Interface contacts:
Residue D184 in chain A interacts with residue Y18 in chain B (closest heavy-atom distance 2.6 Å).
Residue E190 in chain A is in contact with residue R17 in chain B (closest heavy-atom distance 3.4 Å).
Residue Y149 in chain A contacts residue F65 in chain B (closest heavy-atom distance 4.1 Å).
Residue E200 in chain A interacts with residue S73 in chain B (closest heavy-atom distance 3.0 Å).
Residue S177 in chain A contacts residue P9 in chain B (closest heavy-atom distance 3.7 Å).
Residue Y153 in chain A is in contact with residue F68 in chain B (closest heavy-atom distance 4.0 Å).
Residue D184 in chain A contacts residue R17 in chain B (closest heavy-atom distance 3.5 Å).
Residue K226 in chain A contacts residue N70 in chain B (closest heavy-atom distance 3.5 Å).
Residue Y149 in chain A interacts with residue A69 in chain B (closest heavy-atom distance 3.4 Å).
Residue A191 in chain A is in contact with residue R17 in chain B (closest heavy-atom distance 3.6 Å).
Residue V213 in chain A is in contact with residue D8 in chain B (closest heavy-atom distance 3.9 Å).
Residue T180 in chain A contacts residue P12 in chain B (closest heavy-atom distance 3.7 Å).
Residue Y149 in chain A is in contact with residue I66 in chain B (closest heavy-atom distance 3.5 Å).
Residue W208 in chain A interacts with residue L16 in chain B (closest heavy-atom distance 3.0 Å).
Residue D229 in chain A interacts with residue N70 in chain B (closest heavy-atom distance 3.4 Å).
Residue C214 in chain A is in contact with residue K14 in chain B (closest heavy-atom distance 3.3 Å).
Residue E200 in chain A interacts with residue R72 in chain B (closest heavy-atom distance 2.7 Å).
Residue G186 in chain A is in contact with residue R17 in chain B (closest heavy-atom distance 3.4 Å).
Residue L146 in chain A interacts with residue F65 in chain B (closest heavy-atom distance 3.5 Å).
Residue M142 in chain A interacts with residue Y62 in chain B (closest heavy-atom distance 2.4 Å).
Residue N201 in chain A contacts residue R72 in chain B (closest heavy-atom distance 4.1 Å).
Residue S210 in chain A contacts residue V15 in chain B (closest heavy-atom distance 3.3 Å).
Residue L181 in chain A contacts residue V15 in chain B (closest heavy-atom distance 3.7 Å).
Residue S210 in chain A is in contact with residue L16 in chain B (closest heavy-atom distance 3.4 Å).
Residue V143 in chain A interacts with residue W58 in chain B (closest heavy-atom distance 3.5 Å).
Residue T180 in chain A interacts with residue V15 in chain B (closest heavy-atom distance 3.6 Å).
Residue E176 in chain A interacts with residue R10 in chain B (closest heavy-atom distance 3.8 Å).
Residue N201 in chain A is in contact with residue S71 in chain B (closest heavy-atom distance 3.6 Å).
Residue S177 in chain A contacts residue R10 in chain B (closest heavy-atom distance 3.1 Å).
Residue G145 in chain A contacts residue Y62 in chain B (closest heavy-atom distance 3.3 Å).
Residue N201 in chain A interacts with residue N70 in chain B (closest heavy-atom distance 3.3 Å).
Residue G211 in chain A contacts residue R11 in chain B (closest heavy-atom distance 2.6 Å).
Residue E139 in chain A contacts residue Y95 in chain B (closest heavy-atom distance 2.9 Å).
Residue M142 in chain A is in contact with residue W58 in chain B (closest heavy-atom distance 3.6 Å).
Residue Y153 in chain A contacts residue A69 in chain B (closest heavy-atom distance 3.6 Å).
Residue L231 in chain A interacts with residue I66 in chain B (closest heavy-atom distance 3.9 Å).
Residue L146 in chain A is in contact with residue Y62 in chain B (closest heavy-atom distance 2.9 Å).
Residue N178 in chain A interacts with residue P9 in chain B (closest heavy-atom distance 3.7 Å).
Residue V213 in chain A is in contact with residue R11 in chain B (closest heavy-atom distance 3.2 Å).
Residue R212 in chain A is in contact with residue K14 in chain B (closest heavy-atom distance 3.5 Å).
Residue G186 in chain A contacts residue Y18 in chain B (closest heavy-atom distance 3.3 Å).
Residue R212 in chain A interacts with residue P9 in chain B (closest heavy-atom distance 3.4 Å).
Residue W208 in chain A contacts residue Y18 in chain B (closest heavy-atom distance 3.6 Å).
Residue E216 in chain A is in contact with residue L16 in chain B (closest heavy-atom distance 3.8 Å).
Residue I150 in chain A is in contact with residue F65 in chain B (closest heavy-atom distance 3.9 Å).
Residue T180 in chain A contacts residue R11 in chain B (closest heavy-atom distance 3.0 Å).
Residue N188 in chain A contacts residue R17 in chain B (closest heavy-atom distance 2.7 Å).
Residue Q199 in chain A contacts residue S73 in chain B (closest heavy-atom distance 2.9 Å).
Residue V213 in chain A is in contact with residue P9 in chain B (closest heavy-atom distance 2.9 Å).
Residue G211 in chain A is in contact with residue V15 in chain B (closest heavy-atom distance 3.3 Å).
Residue G211 in chain A contacts residue P9 in chain B (closest heavy-atom distance 3.9 Å).
Residue L181 in chain A contacts residue L16 in chain B (closest heavy-atom distance 3.9 Å).
Residue F179 in chain A contacts residue R10 in chain B (closest heavy-atom distance 3.7 Å).
Residue K226 in chain A is in contact with residue D31 in chain B (closest heavy-atom distance 3.4 Å).
Residue V213 in chain A is in contact with residue K14 in chain B (closest heavy-atom distance 3.7 Å).
Residue G211 in chain A contacts residue R10 in chain B (closest heavy-atom distance 3.3 Å).
Residue N178 in chain A contacts residue R10 in chain B (closest heavy-atom distance 3.9 Å).
Residue T180 in chain A contacts residue R10 in chain B (closest heavy-atom distance 3.4 Å).
Residue D185 in chain A interacts with residue Y18 in chain B (closest heavy-atom distance 3.3 Å).
Residue Q228 in chain A is in contact with residue A69 in chain B (closest heavy-atom distance 3.7 Å).

Sequence of chain B:
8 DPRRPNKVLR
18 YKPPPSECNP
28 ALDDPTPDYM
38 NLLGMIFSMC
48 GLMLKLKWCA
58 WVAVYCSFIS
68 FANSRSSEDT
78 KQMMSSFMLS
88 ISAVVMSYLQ

These two protein chains interact to form a complex.

Sequence of chain A:
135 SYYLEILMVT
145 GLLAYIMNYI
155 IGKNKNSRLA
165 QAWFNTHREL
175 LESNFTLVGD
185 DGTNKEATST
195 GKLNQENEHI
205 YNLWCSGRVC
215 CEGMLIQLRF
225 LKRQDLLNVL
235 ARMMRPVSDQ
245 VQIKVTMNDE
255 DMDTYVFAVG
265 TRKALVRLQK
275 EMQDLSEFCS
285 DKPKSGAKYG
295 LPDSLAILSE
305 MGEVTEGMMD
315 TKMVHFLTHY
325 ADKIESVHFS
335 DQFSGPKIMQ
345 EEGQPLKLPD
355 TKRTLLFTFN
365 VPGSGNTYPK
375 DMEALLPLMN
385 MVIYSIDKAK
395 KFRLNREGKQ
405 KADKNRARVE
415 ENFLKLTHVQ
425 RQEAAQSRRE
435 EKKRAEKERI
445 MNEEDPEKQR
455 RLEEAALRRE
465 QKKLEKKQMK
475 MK